Sequence of the second protein:
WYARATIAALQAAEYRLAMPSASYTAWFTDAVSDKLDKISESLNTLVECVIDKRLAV

Sequence of the first protein:
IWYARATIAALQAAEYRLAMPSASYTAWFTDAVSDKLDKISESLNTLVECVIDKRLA

Residue-level contacts at the interface:
Residue L25 in the first protein contacts residue Y32 in the second protein (closest heavy-atom distance 4.8 Å).
Residue E22 in the first protein contacts residue S29 in the second protein (closest heavy-atom distance 3.6 Å).

The following describes two proteins that form a bound complex.